Sequence of protein 2:
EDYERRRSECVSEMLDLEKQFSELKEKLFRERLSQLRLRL

Sequence of protein 1:
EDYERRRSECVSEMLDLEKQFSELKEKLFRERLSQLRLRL

The following describes two proteins that form a bound complex.

Interface contacts:
Residue E14 in protein 2 contacts residue R8 in protein 1 (closest heavy-atom distance 3.1 Å).
Residue C11 in protein 2 contacts residue R7 in protein 1 (closest heavy-atom distance 4.9 Å).
Residue E10 in protein 2 interacts with residue R8 in protein 1 (closest heavy-atom distance 3.7 Å).
Residue R7 in protein 2 is in contact with residue R7 in protein 1 (closest heavy-atom distance 3.3 Å).
Residue E14 in protein 2 is in contact with residue V12 in protein 1 (closest heavy-atom distance 3.4 Å).
Residue M15 in protein 2 contacts residue C11 in protein 1 (closest heavy-atom distance 4.3 Å).
Residue R6 in protein 2 interacts with residue R7 in protein 1 (closest heavy-atom distance 4.0 Å).
Residue L18 in protein 2 contacts residue V12 in protein 1 (closest heavy-atom distance 4.2 Å).
Residue M15 in protein 2 interacts with residue M15 in protein 1 (closest heavy-atom distance 3.6 Å).
Residue C11 in protein 2 interacts with residue C11 in protein 1 (closest heavy-atom distance 2.2 Å).
Residue D3 in protein 2 is in contact with residue R7 in protein 1 (closest heavy-atom distance 4.7 Å).
Residue E10 in protein 2 contacts residue Y4 in protein 1 (closest heavy-atom distance 4.0 Å).
Residue E10 in protein 2 is in contact with residue R7 in protein 1 (closest heavy-atom distance 3.5 Å).
Residue S13 in protein 2 is in contact with residue R8 in protein 1 (closest heavy-atom distance 4.1 Å).
Residue M15 in protein 2 contacts residue V12 in protein 1 (closest heavy-atom distance 3.8 Å).